Sequence of protein 1:
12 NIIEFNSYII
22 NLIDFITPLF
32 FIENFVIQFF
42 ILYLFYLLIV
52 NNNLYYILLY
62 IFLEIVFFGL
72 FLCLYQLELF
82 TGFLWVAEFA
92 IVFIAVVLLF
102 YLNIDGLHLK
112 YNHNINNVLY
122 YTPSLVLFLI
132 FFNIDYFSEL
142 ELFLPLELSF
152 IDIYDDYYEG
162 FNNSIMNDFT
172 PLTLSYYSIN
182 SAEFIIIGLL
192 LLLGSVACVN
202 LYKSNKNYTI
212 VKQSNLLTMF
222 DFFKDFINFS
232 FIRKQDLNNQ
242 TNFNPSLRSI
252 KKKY

Sequence of protein 2:
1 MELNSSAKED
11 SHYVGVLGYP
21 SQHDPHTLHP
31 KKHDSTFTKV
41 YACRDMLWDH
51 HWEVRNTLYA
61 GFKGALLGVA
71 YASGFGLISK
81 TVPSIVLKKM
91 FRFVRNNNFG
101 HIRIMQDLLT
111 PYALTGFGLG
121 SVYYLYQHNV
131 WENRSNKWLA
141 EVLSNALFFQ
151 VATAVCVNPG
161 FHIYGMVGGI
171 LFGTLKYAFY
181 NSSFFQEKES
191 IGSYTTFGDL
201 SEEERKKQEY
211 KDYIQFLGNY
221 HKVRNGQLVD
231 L

This data describes a binding interaction between two proteins.

Contacts between the two chains:
Residue N115 in protein 1 interacts with residue H101 in protein 2 (closest heavy-atom distance 4.5 Å).
Residue V119 in protein 1 is in contact with residue H101 in protein 2 (closest heavy-atom distance 4.0 Å).
Residue V119 in protein 1 contacts residue L87 in protein 2 (closest heavy-atom distance 4.9 Å).
Residue V119 in protein 1 is in contact with residue M90 in protein 2 (closest heavy-atom distance 4.4 Å).
Residue N113 in protein 1 is in contact with residue F91 in protein 2 (closest heavy-atom distance 3.7 Å).
Residue L120 in protein 1 contacts residue K80 in protein 2 (closest heavy-atom distance 4.3 Å).
Residue L128 in protein 1 contacts residue S73 in protein 2 (closest heavy-atom distance 4.3 Å).
Residue P124 in protein 1 interacts with residue M105 in protein 2 (closest heavy-atom distance 3.5 Å).
Residue Y19 in protein 1 is in contact with residue S35 in protein 2 (closest heavy-atom distance 2.2 Å).
Residue S125 in protein 1 contacts residue S73 in protein 2 (closest heavy-atom distance 3.7 Å).
Residue Y121 in protein 1 contacts residue I78 in protein 2 (closest heavy-atom distance 3.8 Å).
Residue L128 in protein 1 contacts residue A70 in protein 2 (closest heavy-atom distance 3.8 Å).
Residue L120 in protein 1 contacts residue L108 in protein 2 (closest heavy-atom distance 4.4 Å).
Residue F132 in protein 1 is in contact with residue L66 in protein 2 (closest heavy-atom distance 4.2 Å).
Residue L120 in protein 1 interacts with residue V82 in protein 2 (closest heavy-atom distance 4.5 Å).
Residue N117 in protein 1 interacts with residue I78 in protein 2 (closest heavy-atom distance 3.8 Å).
Residue V119 in protein 1 interacts with residue I104 in protein 2 (closest heavy-atom distance 4.3 Å).
Residue L120 in protein 1 is in contact with residue L77 in protein 2 (closest heavy-atom distance 3.5 Å).
Residue Y121 in protein 1 is in contact with residue S73 in protein 2 (closest heavy-atom distance 3.5 Å).
Residue P124 in protein 1 interacts with residue L109 in protein 2 (closest heavy-atom distance 4.5 Å).
Residue N115 in protein 1 is in contact with residue F91 in protein 2 (closest heavy-atom distance 3.5 Å).
Residue T123 in protein 1 interacts with residue H101 in protein 2 (closest heavy-atom distance 5.0 Å).
Residue Y19 in protein 1 interacts with residue F37 in protein 2 (closest heavy-atom distance 3.8 Å).
Residue L120 in protein 1 is in contact with residue S73 in protein 2 (closest heavy-atom distance 4.0 Å).
Residue S125 in protein 1 is in contact with residue G74 in protein 2 (closest heavy-atom distance 4.7 Å).
Residue V119 in protein 1 is in contact with residue F91 in protein 2 (closest heavy-atom distance 4.2 Å).
Residue L120 in protein 1 interacts with residue I78 in protein 2 (closest heavy-atom distance 4.2 Å).
Residue T123 in protein 1 interacts with residue M105 in protein 2 (closest heavy-atom distance 4.1 Å).
Residue V119 in protein 1 is in contact with residue L77 in protein 2 (closest heavy-atom distance 4.5 Å).
Residue Y19 in protein 1 contacts residue T38 in protein 2 (closest heavy-atom distance 4.7 Å).
Residue I116 in protein 1 interacts with residue L87 in protein 2 (closest heavy-atom distance 3.8 Å).
Residue V119 in protein 1 is in contact with residue M105 in protein 2 (closest heavy-atom distance 4.0 Å).
Residue V119 in protein 1 interacts with residue L108 in protein 2 (closest heavy-atom distance 3.6 Å).
Residue I116 in protein 1 contacts residue F91 in protein 2 (closest heavy-atom distance 3.7 Å).
Residue Y121 in protein 1 is in contact with residue G74 in protein 2 (closest heavy-atom distance 3.5 Å).
Residue L120 in protein 1 is in contact with residue A72 in protein 2 (closest heavy-atom distance 4.5 Å).
Residue L128 in protein 1 contacts residue V69 in protein 2 (closest heavy-atom distance 4.9 Å).
Residue P124 in protein 1 is in contact with residue S73 in protein 2 (closest heavy-atom distance 3.2 Å).